Sequence of the first protein:
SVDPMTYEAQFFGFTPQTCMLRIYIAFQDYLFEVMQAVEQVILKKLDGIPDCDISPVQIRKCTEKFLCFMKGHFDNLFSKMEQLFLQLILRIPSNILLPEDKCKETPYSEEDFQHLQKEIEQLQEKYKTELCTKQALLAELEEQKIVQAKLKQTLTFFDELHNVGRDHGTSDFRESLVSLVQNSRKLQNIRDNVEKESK

These two protein chains interact to form a complex.

Residue-level contacts at the interface:
Residue N77 in the first protein is in contact with residue S51 in the second protein (closest heavy-atom distance 3.9 Å).
Residue Q29 in the first protein interacts with residue L14 in the second protein (closest heavy-atom distance 3.3 Å).
Residue L68 in the first protein interacts with residue L11 in the second protein (closest heavy-atom distance 3.7 Å).
Residue L85 in the first protein interacts with residue L43 in the second protein (closest heavy-atom distance 3.7 Å).
Residue Q84 in the first protein contacts residue P25 in the second protein (closest heavy-atom distance 4.0 Å).
Residue H74 in the first protein is in contact with residue A53 in the second protein (closest heavy-atom distance 3.7 Å).
Residue Q84 in the first protein is in contact with residue C46 in the second protein (closest heavy-atom distance 3.9 Å).
Residue E65 in the first protein is in contact with residue H13 in the second protein (closest heavy-atom distance 4.0 Å).
Residue D4 in the first protein interacts with residue R21 in the second protein (closest heavy-atom distance 4.3 Å).
Residue Y25 in the first protein contacts residue Y18 in the second protein (closest heavy-atom distance 3.8 Å).
Residue L78 in the first protein contacts residue F47 in the second protein (closest heavy-atom distance 4.0 Å).
Residue K81 in the first protein interacts with residue F47 in the second protein (closest heavy-atom distance 3.7 Å).
Residue T19 in the first protein interacts with residue R21 in the second protein (closest heavy-atom distance 4.2 Å).
Residue D76 in the first protein interacts with residue Y18 in the second protein (closest heavy-atom distance 4.0 Å).
Residue Q29 in the first protein contacts residue K15 in the second protein (closest heavy-atom distance 3.3 Å).
Residue Y25 in the first protein contacts residue K15 in the second protein (closest heavy-atom distance 4.0 Å).
Residue R92 in the first protein contacts residue R27 in the second protein (closest heavy-atom distance 4.4 Å).
Residue Q88 in the first protein is in contact with residue T33 in the second protein (closest heavy-atom distance 4.5 Å).
Residue K81 in the first protein contacts residue C46 in the second protein (closest heavy-atom distance 3.3 Å).
Residue Q18 in the first protein interacts with residue R20 in the second protein (closest heavy-atom distance 3.5 Å).
Residue F70 in the first protein interacts with residue A53 in the second protein (closest heavy-atom distance 3.9 Å).
Residue Q84 in the first protein is in contact with residue R24 in the second protein (closest heavy-atom distance 4.4 Å).
Residue N77 in the first protein contacts residue K50 in the second protein (closest heavy-atom distance 4.0 Å).
Residue K72 in the first protein interacts with residue L14 in the second protein (closest heavy-atom distance 4.0 Å).
Residue R92 in the first protein is in contact with residue S26 in the second protein (closest heavy-atom distance 4.0 Å).
Residue F33 in the first protein is in contact with residue L11 in the second protein (closest heavy-atom distance 4.3 Å).
Residue K81 in the first protein contacts residue E48 in the second protein (closest heavy-atom distance 3.1 Å).
Residue E40 in the first protein contacts residue L11 in the second protein (closest heavy-atom distance 3.4 Å).
Residue L89 in the first protein interacts with residue I42 in the second protein (closest heavy-atom distance 4.3 Å).
Residue Q88 in the first protein contacts residue I42 in the second protein (closest heavy-atom distance 4.0 Å).
Residue M82 in the first protein contacts residue F47 in the second protein (closest heavy-atom distance 3.7 Å).
Residue S80 in the first protein contacts residue Y18 in the second protein (closest heavy-atom distance 4.0 Å).
Residue T64 in the first protein is in contact with residue L11 in the second protein (closest heavy-atom distance 4.3 Å).
Residue K81 in the first protein is in contact with residue E49 in the second protein (closest heavy-atom distance 3.6 Å).
Residue L22 in the first protein contacts residue Y18 in the second protein (closest heavy-atom distance 3.8 Å).
Residue K72 in the first protein interacts with residue K15 in the second protein (closest heavy-atom distance 3.7 Å).
Residue F33 in the first protein contacts residue H13 in the second protein (closest heavy-atom distance 3.3 Å).
Residue F33 in the first protein is in contact with residue D12 in the second protein (closest heavy-atom distance 4.1 Å).
Residue T16 in the first protein is in contact with residue R21 in the second protein (closest heavy-atom distance 3.8 Å).
Residue L85 in the first protein interacts with residue F47 in the second protein (closest heavy-atom distance 4.0 Å).
Residue F33 in the first protein is in contact with residue L14 in the second protein (closest heavy-atom distance 4.0 Å).
Residue L85 in the first protein is in contact with residue I42 in the second protein (closest heavy-atom distance 4.1 Å).
Residue E65 in the first protein is in contact with residue L11 in the second protein (closest heavy-atom distance 4.4 Å).
Residue L22 in the first protein is in contact with residue R20 in the second protein (closest heavy-atom distance 3.7 Å).
Residue E83 in the first protein contacts residue Y18 in the second protein (closest heavy-atom distance 3.4 Å).
Residue H74 in the first protein is in contact with residue L52 in the second protein (closest heavy-atom distance 4.2 Å).
Residue V3 in the first protein contacts residue R21 in the second protein (closest heavy-atom distance 4.2 Å).
Residue T19 in the first protein interacts with residue R20 in the second protein (closest heavy-atom distance 3.7 Å).
Residue F79 in the first protein is in contact with residue Y18 in the second protein (closest heavy-atom distance 3.2 Å).
Residue L85 in the first protein contacts residue C46 in the second protein (closest heavy-atom distance 3.6 Å).
Residue L89 in the first protein contacts residue L43 in the second protein (closest heavy-atom distance 4.5 Å).
Residue Q37 in the first protein interacts with residue L11 in the second protein (closest heavy-atom distance 3.2 Å).
Residue M36 in the first protein interacts with residue L11 in the second protein (closest heavy-atom distance 4.5 Å).
Residue L22 in the first protein is in contact with residue G17 in the second protein (closest heavy-atom distance 4.7 Å).
Residue R61 in the first protein is in contact with residue L11 in the second protein (closest heavy-atom distance 4.5 Å).
Residue L89 in the first protein is in contact with residue V39 in the second protein (closest heavy-atom distance 4.1 Å).
Residue K72 in the first protein contacts residue H13 in the second protein (closest heavy-atom distance 4.3 Å).
Residue D76 in the first protein is in contact with residue K15 in the second protein (closest heavy-atom distance 3.3 Å).
Residue Q88 in the first protein interacts with residue S26 in the second protein (closest heavy-atom distance 4.2 Å).
Residue Q18 in the first protein is in contact with residue R21 in the second protein (closest heavy-atom distance 2.7 Å).

Sequence of the second protein:
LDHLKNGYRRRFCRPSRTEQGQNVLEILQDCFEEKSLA